Interface contacts:
Residue M106 in the second protein contacts residue N38 in the first protein (closest heavy-atom distance 3.3 Å).
Residue V109 in the second protein is in contact with residue I35 in the first protein (closest heavy-atom distance 3.6 Å).
Residue P33 in the second protein is in contact with residue L24 in the first protein (closest heavy-atom distance 3.8 Å).
Residue I111 in the second protein interacts with residue I35 in the first protein (closest heavy-atom distance 4.8 Å).
Residue V108 in the second protein is in contact with residue S36 in the first protein (closest heavy-atom distance 3.4 Å).
Residue A112 in the second protein is in contact with residue S32 in the first protein (closest heavy-atom distance 4.1 Å).
Residue I111 in the second protein is in contact with residue S32 in the first protein (closest heavy-atom distance 4.2 Å).
Residue Y116 in the second protein interacts with residue D30 in the first protein (closest heavy-atom distance 4.0 Å).
Residue P113 in the second protein contacts residue S32 in the first protein (closest heavy-atom distance 3.4 Å).
Residue D115 in the second protein contacts residue D30 in the first protein (closest heavy-atom distance 4.1 Å).
Residue K107 in the second protein is in contact with residue D22 in the first protein (closest heavy-atom distance 2.9 Å).
Residue I111 in the second protein interacts with residue A33 in the first protein (closest heavy-atom distance 3.7 Å).
Residue V108 in the second protein contacts residue C37 in the first protein (closest heavy-atom distance 4.2 Å).
Residue V109 in the second protein interacts with residue S36 in the first protein (closest heavy-atom distance 3.0 Å).
Residue K107 in the second protein interacts with residue C37 in the first protein (closest heavy-atom distance 3.5 Å).
Residue V109 in the second protein interacts with residue H34 in the first protein (closest heavy-atom distance 4.0 Å).
Residue K107 in the second protein is in contact with residue H40 in the first protein (closest heavy-atom distance 4.7 Å).
Residue V110 in the second protein contacts residue L24 in the first protein (closest heavy-atom distance 4.4 Å).
Residue V108 in the second protein contacts residue N38 in the first protein (closest heavy-atom distance 4.8 Å).
Residue P33 in the second protein is in contact with residue V29 in the first protein (closest heavy-atom distance 4.0 Å).
Residue K107 in the second protein contacts residue V39 in the first protein (closest heavy-atom distance 4.1 Å).
Residue R99 in the second protein interacts with residue D30 in the first protein (closest heavy-atom distance 2.6 Å).
Residue V110 in the second protein contacts residue V29 in the first protein (closest heavy-atom distance 3.8 Å).
Residue Y34 in the second protein contacts residue V29 in the first protein (closest heavy-atom distance 3.5 Å).
Residue Y34 in the second protein is in contact with residue A33 in the first protein (closest heavy-atom distance 3.4 Å).
Residue V110 in the second protein contacts residue A33 in the first protein (closest heavy-atom distance 3.9 Å).
Residue P33 in the second protein contacts residue L28 in the first protein (closest heavy-atom distance 4.1 Å).
Residue V110 in the second protein interacts with residue I35 in the first protein (closest heavy-atom distance 3.5 Å).
Residue V108 in the second protein contacts residue S23 in the first protein (closest heavy-atom distance 4.0 Å).
Residue A112 in the second protein interacts with residue A33 in the first protein (closest heavy-atom distance 3.9 Å).
Residue Y34 in the second protein interacts with residue D30 in the first protein (closest heavy-atom distance 2.9 Å).
Residue K107 in the second protein interacts with residue S36 in the first protein (closest heavy-atom distance 3.5 Å).
Residue I111 in the second protein interacts with residue H34 in the first protein (closest heavy-atom distance 2.6 Å).
Residue Y34 in the second protein contacts residue L28 in the first protein (closest heavy-atom distance 4.0 Å).
Residue I111 in the second protein interacts with residue S36 in the first protein (closest heavy-atom distance 4.4 Å).
Residue A112 in the second protein interacts with residue H34 in the first protein (closest heavy-atom distance 4.9 Å).
Residue K107 in the second protein contacts residue N38 in the first protein (closest heavy-atom distance 2.8 Å).
Residue V110 in the second protein is in contact with residue H34 in the first protein (closest heavy-atom distance 3.4 Å).
Residue D115 in the second protein interacts with residue S32 in the first protein (closest heavy-atom distance 4.1 Å).
Residue V108 in the second protein interacts with residue L24 in the first protein (closest heavy-atom distance 4.1 Å).
Residue M106 in the second protein interacts with residue S36 in the first protein (closest heavy-atom distance 4.7 Å).
Residue R31 in the second protein interacts with residue L28 in the first protein (closest heavy-atom distance 4.3 Å).
Residue V108 in the second protein contacts residue D22 in the first protein (closest heavy-atom distance 3.4 Å).

Sequence of the first protein:
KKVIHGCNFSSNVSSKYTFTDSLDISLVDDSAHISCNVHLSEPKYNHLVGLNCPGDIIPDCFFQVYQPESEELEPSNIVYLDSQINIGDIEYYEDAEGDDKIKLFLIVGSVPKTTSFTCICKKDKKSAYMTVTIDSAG

This data describes a binding interaction between two proteins.

Sequence of the second protein:
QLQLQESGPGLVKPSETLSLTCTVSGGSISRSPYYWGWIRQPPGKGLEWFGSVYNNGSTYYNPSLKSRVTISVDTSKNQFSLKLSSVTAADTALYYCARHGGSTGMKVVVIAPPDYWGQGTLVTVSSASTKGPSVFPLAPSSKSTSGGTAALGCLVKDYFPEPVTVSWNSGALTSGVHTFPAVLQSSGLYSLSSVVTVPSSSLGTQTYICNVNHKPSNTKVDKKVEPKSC